These two protein chains interact to form a complex.

Contacts between the two chains:
Residue I24 in protein 2 is in contact with residue R23 in protein 1 (closest heavy-atom distance 3.8 Å).
Residue L34 in protein 2 interacts with residue L34 in protein 1 (closest heavy-atom distance 4.0 Å).
Residue L41 in protein 2 interacts with residue A42 in protein 1 (closest heavy-atom distance 4.3 Å).
Residue R23 in protein 2 contacts residue E28 in protein 1 (closest heavy-atom distance 3.1 Å).
Residue K35 in protein 2 is in contact with residue L34 in protein 1 (closest heavy-atom distance 4.0 Å).
Residue V52 in protein 2 contacts residue L55 in protein 1 (closest heavy-atom distance 4.8 Å).
Residue A42 in protein 2 is in contact with residue L41 in protein 1 (closest heavy-atom distance 4.2 Å).
Residue L41 in protein 2 contacts residue L41 in protein 1 (closest heavy-atom distance 3.9 Å).
Residue V52 in protein 2 is in contact with residue V52 in protein 1 (closest heavy-atom distance 4.1 Å).
Residue L55 in protein 2 is in contact with residue L55 in protein 1 (closest heavy-atom distance 3.1 Å).
Residue L41 in protein 2 contacts residue N38 in protein 1 (closest heavy-atom distance 3.6 Å).
Residue R23 in protein 2 contacts residue I24 in protein 1 (closest heavy-atom distance 4.4 Å).
Residue L55 in protein 2 contacts residue V52 in protein 1 (closest heavy-atom distance 3.2 Å).
Residue L34 in protein 2 contacts residue V31 in protein 1 (closest heavy-atom distance 3.9 Å).
Residue K30 in protein 2 is in contact with residue V31 in protein 1 (closest heavy-atom distance 4.0 Å).
Residue A45 in protein 2 is in contact with residue T44 in protein 1 (closest heavy-atom distance 4.8 Å).
Residue V52 in protein 2 interacts with residue L48 in protein 1 (closest heavy-atom distance 4.5 Å).
Residue L48 in protein 2 is in contact with residue A45 in protein 1 (closest heavy-atom distance 3.7 Å).
Residue N38 in protein 2 contacts residue L41 in protein 1 (closest heavy-atom distance 3.8 Å).
Residue Q51 in protein 2 contacts residue V52 in protein 1 (closest heavy-atom distance 3.6 Å).
Residue K20 in protein 2 is in contact with residue K20 in protein 1 (closest heavy-atom distance 3.2 Å).
Residue L34 in protein 2 interacts with residue K35 in protein 1 (closest heavy-atom distance 3.9 Å).
Residue L55 in protein 2 interacts with residue K56 in protein 1 (closest heavy-atom distance 3.9 Å).
Residue K35 in protein 2 is in contact with residue K30 in protein 1 (closest heavy-atom distance 4.0 Å).
Residue V31 in protein 2 contacts residue L27 in protein 1 (closest heavy-atom distance 4.2 Å).
Residue A45 in protein 2 contacts residue A45 in protein 1 (closest heavy-atom distance 5.0 Å).
Residue I24 in protein 2 is in contact with residue K20 in protein 1 (closest heavy-atom distance 4.0 Å).
Residue R49 in protein 2 interacts with residue L48 in protein 1 (closest heavy-atom distance 3.7 Å).
Residue N38 in protein 2 is in contact with residue N38 in protein 1 (closest heavy-atom distance 2.4 Å).
Residue L48 in protein 2 is in contact with residue R49 in protein 1 (closest heavy-atom distance 3.8 Å).
Residue Q51 in protein 2 is in contact with residue K56 in protein 1 (closest heavy-atom distance 4.5 Å).
Residue A45 in protein 2 is in contact with residue L48 in protein 1 (closest heavy-atom distance 3.9 Å).
Residue L34 in protein 2 contacts residue N38 in protein 1 (closest heavy-atom distance 3.7 Å).
Residue V31 in protein 2 contacts residue V31 in protein 1 (closest heavy-atom distance 3.7 Å).
Residue K56 in protein 2 is in contact with residue L55 in protein 1 (closest heavy-atom distance 4.2 Å).
Residue L48 in protein 2 interacts with residue V52 in protein 1 (closest heavy-atom distance 4.4 Å).
Residue E28 in protein 2 is in contact with residue R23 in protein 1 (closest heavy-atom distance 2.4 Å).
Residue N38 in protein 2 contacts residue Q37 in protein 1 (closest heavy-atom distance 2.8 Å).
Residue R49 in protein 2 contacts residue T44 in protein 1 (closest heavy-atom distance 4.1 Å).
Residue V31 in protein 2 interacts with residue L34 in protein 1 (closest heavy-atom distance 3.8 Å).
Residue L27 in protein 2 is in contact with residue L27 in protein 1 (closest heavy-atom distance 4.1 Å).
Residue T44 in protein 2 contacts residue A45 in protein 1 (closest heavy-atom distance 4.5 Å).
Residue V31 in protein 2 contacts residue K30 in protein 1 (closest heavy-atom distance 4.2 Å).
Residue I24 in protein 2 is in contact with residue I24 in protein 1 (closest heavy-atom distance 3.3 Å).
Residue I24 in protein 2 is in contact with residue L27 in protein 1 (closest heavy-atom distance 4.2 Å).
Residue L48 in protein 2 interacts with residue L48 in protein 1 (closest heavy-atom distance 4.1 Å).
Residue L27 in protein 2 interacts with residue E28 in protein 1 (closest heavy-atom distance 3.4 Å).
Residue L27 in protein 2 interacts with residue I24 in protein 1 (closest heavy-atom distance 4.2 Å).
Residue T44 in protein 2 is in contact with residue R49 in protein 1 (closest heavy-atom distance 4.0 Å).
Residue V52 in protein 2 is in contact with residue Q51 in protein 1 (closest heavy-atom distance 3.2 Å).
Residue K20 in protein 2 interacts with residue I24 in protein 1 (closest heavy-atom distance 4.0 Å).
Residue L27 in protein 2 contacts residue V31 in protein 1 (closest heavy-atom distance 4.1 Å).
Residue N38 in protein 2 contacts residue L34 in protein 1 (closest heavy-atom distance 3.8 Å).
Residue K30 in protein 2 is in contact with residue K35 in protein 1 (closest heavy-atom distance 4.2 Å).
Residue Q37 in protein 2 contacts residue N38 in protein 1 (closest heavy-atom distance 3.2 Å).
Residue E28 in protein 2 is in contact with residue L27 in protein 1 (closest heavy-atom distance 3.7 Å).

Sequence of protein 2:
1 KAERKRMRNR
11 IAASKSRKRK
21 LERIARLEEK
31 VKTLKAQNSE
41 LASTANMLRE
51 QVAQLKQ

Sequence of protein 1:
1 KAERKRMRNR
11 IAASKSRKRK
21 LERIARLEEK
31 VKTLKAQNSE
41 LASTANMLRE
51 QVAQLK